This data describes a binding interaction between two proteins.

Sequence of chain A:
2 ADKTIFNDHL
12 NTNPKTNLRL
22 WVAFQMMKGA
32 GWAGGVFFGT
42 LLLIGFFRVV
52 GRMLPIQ

Contacts between the two chains:
Residue G32 in chain A interacts with residue M9 in chain B (closest heavy-atom distance 3.5 Å).
Residue K29 in chain A interacts with residue M9 in chain B (closest heavy-atom distance 3.4 Å).
Residue F39 in chain A is in contact with residue F23 in chain B (closest heavy-atom distance 4.3 Å).
Residue Q26 in chain A is in contact with residue M9 in chain B (closest heavy-atom distance 4.9 Å).
Residue W33 in chain A is in contact with residue M9 in chain B (closest heavy-atom distance 4.3 Å).
Residue M28 in chain A contacts residue M9 in chain B (closest heavy-atom distance 3.8 Å).
Residue G32 in chain A contacts residue R15 in chain B (closest heavy-atom distance 4.0 Å).
Residue M28 in chain A contacts residue W8 in chain B (closest heavy-atom distance 3.1 Å).
Residue G32 in chain A interacts with residue I10 in chain B (closest heavy-atom distance 3.8 Å).
Residue L43 in chain A interacts with residue M30 in chain B (closest heavy-atom distance 4.3 Å).

Sequence of chain B:
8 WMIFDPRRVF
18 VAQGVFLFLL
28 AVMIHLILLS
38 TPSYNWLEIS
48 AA